Sequence of protein 2:
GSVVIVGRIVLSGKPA

Sequence of protein 1:
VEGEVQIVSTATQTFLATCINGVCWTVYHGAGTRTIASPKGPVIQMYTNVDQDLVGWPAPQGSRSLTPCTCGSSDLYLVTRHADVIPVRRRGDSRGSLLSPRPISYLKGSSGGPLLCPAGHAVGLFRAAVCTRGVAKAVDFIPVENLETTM

These two protein chains interact to form a complex.

Residue-level contacts at the interface:
Residue Q45 in protein 1 is in contact with residue R10 in protein 2 (closest heavy-atom distance 4.5 Å).
Residue T74 in protein 1 is in contact with residue S4 in protein 2 (closest heavy-atom distance 3.2 Å).
Residue I46 in protein 1 interacts with residue I7 in protein 2 (closest heavy-atom distance 3.5 Å).
Residue R73 in protein 1 interacts with residue G3 in protein 2 (closest heavy-atom distance 3.4 Å).
Residue V40 in protein 1 interacts with residue R10 in protein 2 (closest heavy-atom distance 2.7 Å).
Residue R120 in protein 1 contacts residue I11 in protein 2 (closest heavy-atom distance 4.1 Å).
Residue A76 in protein 1 contacts residue V6 in protein 2 (closest heavy-atom distance 3.9 Å).
Residue V47 in protein 1 contacts residue V8 in protein 2 (closest heavy-atom distance 4.0 Å).
Residue S48 in protein 1 is in contact with residue V5 in protein 2 (closest heavy-atom distance 3.7 Å).
Residue P99 in protein 1 is in contact with residue I7 in protein 2 (closest heavy-atom distance 3.7 Å).
Residue T74 in protein 1 interacts with residue G3 in protein 2 (closest heavy-atom distance 4.0 Å).
Residue A76 in protein 1 is in contact with residue V5 in protein 2 (closest heavy-atom distance 2.8 Å).
Residue R73 in protein 1 is in contact with residue S4 in protein 2 (closest heavy-atom distance 3.8 Å).
Residue V40 in protein 1 contacts residue V12 in protein 2 (closest heavy-atom distance 3.6 Å).
Residue V47 in protein 1 interacts with residue I7 in protein 2 (closest heavy-atom distance 4.2 Å).
Residue V118 in protein 1 contacts residue I11 in protein 2 (closest heavy-atom distance 4.5 Å).
Residue V47 in protein 1 is in contact with residue V5 in protein 2 (closest heavy-atom distance 3.5 Å).
Residue V44 in protein 1 contacts residue R10 in protein 2 (closest heavy-atom distance 3.4 Å).
Residue S48 in protein 1 interacts with residue S4 in protein 2 (closest heavy-atom distance 4.0 Å).
Residue E43 in protein 1 is in contact with residue I11 in protein 2 (closest heavy-atom distance 3.2 Å).
Residue V44 in protein 1 interacts with residue I11 in protein 2 (closest heavy-atom distance 2.7 Å).
Residue I46 in protein 1 is in contact with residue R10 in protein 2 (closest heavy-atom distance 4.4 Å).
Residue V40 in protein 1 is in contact with residue P17 in protein 2 (closest heavy-atom distance 3.3 Å).
Residue V40 in protein 1 is in contact with residue K16 in protein 2 (closest heavy-atom distance 3.4 Å).
Residue S48 in protein 1 interacts with residue V6 in protein 2 (closest heavy-atom distance 3.0 Å).
Residue E41 in protein 1 contacts residue V12 in protein 2 (closest heavy-atom distance 3.5 Å).
Residue T74 in protein 1 interacts with residue V5 in protein 2 (closest heavy-atom distance 2.7 Å).
Residue A76 in protein 1 is in contact with residue S4 in protein 2 (closest heavy-atom distance 3.5 Å).
Residue Q45 in protein 1 interacts with residue I7 in protein 2 (closest heavy-atom distance 4.1 Å).
Residue I75 in protein 1 interacts with residue I7 in protein 2 (closest heavy-atom distance 3.9 Å).
Residue A122 in protein 1 interacts with residue I11 in protein 2 (closest heavy-atom distance 3.7 Å).
Residue V47 in protein 1 is in contact with residue V6 in protein 2 (closest heavy-atom distance 3.1 Å).
Residue I46 in protein 1 interacts with residue V8 in protein 2 (closest heavy-atom distance 2.6 Å).
Residue E43 in protein 1 interacts with residue L13 in protein 2 (closest heavy-atom distance 3.2 Å).
Residue V44 in protein 1 contacts residue L13 in protein 2 (closest heavy-atom distance 4.3 Å).
Residue V40 in protein 1 contacts residue A18 in protein 2 (closest heavy-atom distance 3.4 Å).
Residue S48 in protein 1 interacts with residue V8 in protein 2 (closest heavy-atom distance 3.2 Å).
Residue G42 in protein 1 interacts with residue V12 in protein 2 (closest heavy-atom distance 4.3 Å).
Residue A70 in protein 1 is in contact with residue V5 in protein 2 (closest heavy-atom distance 3.9 Å).
Residue I46 in protein 1 is in contact with residue V6 in protein 2 (closest heavy-atom distance 4.1 Å).
Residue I75 in protein 1 contacts residue S4 in protein 2 (closest heavy-atom distance 3.7 Å).
Residue V44 in protein 1 contacts residue G9 in protein 2 (closest heavy-atom distance 4.5 Å).
Residue P81 in protein 1 is in contact with residue S4 in protein 2 (closest heavy-atom distance 4.3 Å).
Residue G101 in protein 1 contacts residue R10 in protein 2 (closest heavy-atom distance 3.1 Å).
Residue T119 in protein 1 is in contact with residue I11 in protein 2 (closest heavy-atom distance 3.5 Å).
Residue L155 in protein 1 is in contact with residue L13 in protein 2 (closest heavy-atom distance 3.9 Å).
Residue E43 in protein 1 interacts with residue V12 in protein 2 (closest heavy-atom distance 3.9 Å).
Residue L105 in protein 1 interacts with residue L13 in protein 2 (closest heavy-atom distance 3.8 Å).
Residue I75 in protein 1 contacts residue V5 in protein 2 (closest heavy-atom distance 3.4 Å).
Residue W96 in protein 1 interacts with residue V5 in protein 2 (closest heavy-atom distance 3.4 Å).
Residue F54 in protein 1 interacts with residue V5 in protein 2 (closest heavy-atom distance 4.4 Å).
Residue Q45 in protein 1 is in contact with residue G9 in protein 2 (closest heavy-atom distance 3.6 Å).
Residue G42 in protein 1 contacts residue I11 in protein 2 (closest heavy-atom distance 3.4 Å).
Residue E41 in protein 1 interacts with residue R10 in protein 2 (closest heavy-atom distance 4.1 Å).
Residue G42 in protein 1 contacts residue R10 in protein 2 (closest heavy-atom distance 4.2 Å).
Residue V118 in protein 1 is in contact with residue L13 in protein 2 (closest heavy-atom distance 3.9 Å).
Residue I46 in protein 1 interacts with residue I11 in protein 2 (closest heavy-atom distance 4.0 Å).
Residue T49 in protein 1 is in contact with residue V5 in protein 2 (closest heavy-atom distance 4.1 Å).
Residue R73 in protein 1 interacts with residue V5 in protein 2 (closest heavy-atom distance 3.7 Å).
Residue I46 in protein 1 contacts residue G9 in protein 2 (closest heavy-atom distance 2.9 Å).